The following describes two proteins that form a bound complex.

Sequence of protein 1:
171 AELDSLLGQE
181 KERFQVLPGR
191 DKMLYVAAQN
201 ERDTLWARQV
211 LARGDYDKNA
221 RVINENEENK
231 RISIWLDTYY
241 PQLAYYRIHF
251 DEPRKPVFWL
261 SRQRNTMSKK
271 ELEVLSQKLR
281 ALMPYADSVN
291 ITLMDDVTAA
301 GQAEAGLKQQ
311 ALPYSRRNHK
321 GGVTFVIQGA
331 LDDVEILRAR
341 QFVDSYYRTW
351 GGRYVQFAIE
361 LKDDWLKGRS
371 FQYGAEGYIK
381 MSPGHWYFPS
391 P

Sequence of protein 2:
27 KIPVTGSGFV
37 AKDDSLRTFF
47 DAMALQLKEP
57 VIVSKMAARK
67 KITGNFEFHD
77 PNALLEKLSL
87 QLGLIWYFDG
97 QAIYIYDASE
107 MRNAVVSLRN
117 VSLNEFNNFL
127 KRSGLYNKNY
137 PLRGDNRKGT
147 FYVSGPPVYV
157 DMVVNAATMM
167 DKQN

Contacts between the two chains:
Residue S370 in protein 1 is in contact with residue D39 in protein 2 (closest heavy-atom distance 4.7 Å).
Residue K380 in protein 1 contacts residue T44 in protein 2 (closest heavy-atom distance 3.9 Å).
Residue K367 in protein 1 contacts residue K38 in protein 2 (closest heavy-atom distance 3.7 Å).
Residue F371 in protein 1 interacts with residue P29 in protein 2 (closest heavy-atom distance 3.6 Å).
Residue Q372 in protein 1 is in contact with residue I28 in protein 2 (closest heavy-atom distance 4.9 Å).
Residue S370 in protein 1 contacts residue K38 in protein 2 (closest heavy-atom distance 2.9 Å).
Residue Y373 in protein 1 is in contact with residue V30 in protein 2 (closest heavy-atom distance 3.4 Å).
Residue L366 in protein 1 contacts residue K38 in protein 2 (closest heavy-atom distance 4.3 Å).
Residue G374 in protein 1 is in contact with residue S33 in protein 2 (closest heavy-atom distance 4.5 Å).
Residue F371 in protein 1 is in contact with residue K38 in protein 2 (closest heavy-atom distance 3.6 Å).
Residue L366 in protein 1 is in contact with residue P29 in protein 2 (closest heavy-atom distance 4.1 Å).
Residue Q372 in protein 1 interacts with residue A48 in protein 2 (closest heavy-atom distance 4.3 Å).
Residue Y378 in protein 1 interacts with residue D47 in protein 2 (closest heavy-atom distance 4.7 Å).
Residue Y373 in protein 1 contacts residue G32 in protein 2 (closest heavy-atom distance 3.3 Å).
Residue S370 in protein 1 interacts with residue D40 in protein 2 (closest heavy-atom distance 2.9 Å).
Residue L366 in protein 1 contacts residue I28 in protein 2 (closest heavy-atom distance 4.3 Å).
Residue S370 in protein 1 contacts residue A37 in protein 2 (closest heavy-atom distance 3.8 Å).
Residue W365 in protein 1 interacts with residue K27 in protein 2 (closest heavy-atom distance 3.6 Å).
Residue Y373 in protein 1 is in contact with residue I28 in protein 2 (closest heavy-atom distance 3.7 Å).
Residue P389 in protein 1 is in contact with residue I28 in protein 2 (closest heavy-atom distance 3.9 Å).
Residue Y373 in protein 1 is in contact with residue G34 in protein 2 (closest heavy-atom distance 3.1 Å).
Residue F371 in protein 1 contacts residue V36 in protein 2 (closest heavy-atom distance 3.0 Å).
Residue Q372 in protein 1 interacts with residue G34 in protein 2 (closest heavy-atom distance 3.7 Å).
Residue I379 in protein 1 interacts with residue K27 in protein 2 (closest heavy-atom distance 5.0 Å).
Residue Y373 in protein 1 is in contact with residue P29 in protein 2 (closest heavy-atom distance 4.4 Å).
Residue I379 in protein 1 contacts residue I28 in protein 2 (closest heavy-atom distance 4.5 Å).
Residue L366 in protein 1 interacts with residue K27 in protein 2 (closest heavy-atom distance 3.3 Å).
Residue S370 in protein 1 contacts residue F35 in protein 2 (closest heavy-atom distance 4.5 Å).
Residue Y373 in protein 1 is in contact with residue V36 in protein 2 (closest heavy-atom distance 3.7 Å).
Residue S370 in protein 1 interacts with residue V36 in protein 2 (closest heavy-atom distance 3.4 Å).
Residue F371 in protein 1 is in contact with residue F35 in protein 2 (closest heavy-atom distance 3.6 Å).
Residue Y373 in protein 1 contacts residue F72 in protein 2 (closest heavy-atom distance 4.8 Å).
Residue Y373 in protein 1 contacts residue S33 in protein 2 (closest heavy-atom distance 3.5 Å).
Residue G374 in protein 1 interacts with residue G32 in protein 2 (closest heavy-atom distance 3.4 Å).
Residue Q372 in protein 1 is in contact with residue F35 in protein 2 (closest heavy-atom distance 3.7 Å).
Residue Y378 in protein 1 contacts residue F35 in protein 2 (closest heavy-atom distance 4.5 Å).
Residue Y373 in protein 1 contacts residue N71 in protein 2 (closest heavy-atom distance 3.2 Å).
Residue P383 in protein 1 interacts with residue T44 in protein 2 (closest heavy-atom distance 4.0 Å).
Residue P389 in protein 1 interacts with residue K27 in protein 2 (closest heavy-atom distance 4.9 Å).
Residue Y378 in protein 1 contacts residue A48 in protein 2 (closest heavy-atom distance 3.5 Å).
Residue F371 in protein 1 is in contact with residue G34 in protein 2 (closest heavy-atom distance 4.5 Å).
Residue R369 in protein 1 is in contact with residue K38 in protein 2 (closest heavy-atom distance 2.8 Å).
Residue Q372 in protein 1 interacts with residue V36 in protein 2 (closest heavy-atom distance 4.9 Å).
Residue Y373 in protein 1 interacts with residue F35 in protein 2 (closest heavy-atom distance 4.3 Å).
Residue G368 in protein 1 interacts with residue K38 in protein 2 (closest heavy-atom distance 4.1 Å).
Residue F371 in protein 1 contacts residue I28 in protein 2 (closest heavy-atom distance 4.1 Å).